Interface contacts:
Residue E43 in chain B is in contact with residue I11 in chain A (closest heavy-atom distance 3.6 Å).
Residue R103 in chain B contacts residue S14 in chain A (closest heavy-atom distance 3.6 Å).
Residue T15 in chain B is in contact with residue L13 in chain A (closest heavy-atom distance 3.5 Å).
Residue T21 in chain B contacts residue G9 in chain A (closest heavy-atom distance 3.0 Å).
Residue R22 in chain B contacts residue V8 in chain A (closest heavy-atom distance 3.1 Å).
Residue R73 in chain B interacts with residue V5 in chain A (closest heavy-atom distance 3.7 Å).
Residue P81 in chain B contacts residue S4 in chain A (closest heavy-atom distance 3.9 Å).
Residue L105 in chain B interacts with residue L13 in chain A (closest heavy-atom distance 3.6 Å).
Residue A76 in chain B contacts residue V5 in chain A (closest heavy-atom distance 3.0 Å).
Residue I46 in chain B is in contact with residue I7 in chain A (closest heavy-atom distance 3.6 Å).
Residue S31 in chain B interacts with residue V6 in chain A (closest heavy-atom distance 3.5 Å).
Residue V47 in chain B contacts residue V6 in chain A (closest heavy-atom distance 3.3 Å).
Residue T74 in chain B contacts residue S4 in chain A (closest heavy-atom distance 2.9 Å).
Residue Q45 in chain B is in contact with residue G9 in chain A (closest heavy-atom distance 3.7 Å).
Residue I46 in chain B interacts with residue V8 in chain A (closest heavy-atom distance 2.8 Å).
Residue T30 in chain B is in contact with residue V6 in chain A (closest heavy-atom distance 3.7 Å).
Residue T21 in chain B interacts with residue R10 in chain A (closest heavy-atom distance 3.6 Å).
Residue S48 in chain B is in contact with residue V5 in chain A (closest heavy-atom distance 3.5 Å).
Residue S48 in chain B contacts residue V6 in chain A (closest heavy-atom distance 2.9 Å).
Residue A76 in chain B is in contact with residue S4 in chain A (closest heavy-atom distance 3.7 Å).
Residue Q19 in chain B contacts residue G9 in chain A (closest heavy-atom distance 3.0 Å).
Residue C27 in chain B contacts residue V8 in chain A (closest heavy-atom distance 3.4 Å).
Residue Q39 in chain B is in contact with residue R10 in chain A (closest heavy-atom distance 3.1 Å).
Residue S48 in chain B contacts residue V8 in chain A (closest heavy-atom distance 3.5 Å).
Residue V44 in chain B contacts residue I11 in chain A (closest heavy-atom distance 2.9 Å).
Residue I46 in chain B is in contact with residue G9 in chain A (closest heavy-atom distance 2.8 Å).
Residue Y17 in chain B contacts residue V12 in chain A (closest heavy-atom distance 2.8 Å).
Residue S31 in chain B interacts with residue G3 in chain A (closest heavy-atom distance 3.7 Å).
Residue I46 in chain B contacts residue R10 in chain A (closest heavy-atom distance 3.8 Å).
Residue V44 in chain B contacts residue R10 in chain A (closest heavy-atom distance 3.5 Å).
Residue E43 in chain B is in contact with residue S14 in chain A (closest heavy-atom distance 3.1 Å).
Residue T21 in chain B is in contact with residue V8 in chain A (closest heavy-atom distance 2.7 Å).
Residue P13 in chain B contacts residue K16 in chain A (closest heavy-atom distance 3.3 Å).
Residue R73 in chain B interacts with residue G3 in chain A (closest heavy-atom distance 3.1 Å).
Residue A16 in chain B interacts with residue V12 in chain A (closest heavy-atom distance 3.2 Å).
Residue R73 in chain B is in contact with residue K2 in chain A (closest heavy-atom distance 3.6 Å).
Residue Y17 in chain B contacts residue R10 in chain A (closest heavy-atom distance 3.9 Å).
Residue Q20 in chain B contacts residue V8 in chain A (closest heavy-atom distance 3.6 Å).
Residue Q19 in chain B contacts residue R10 in chain A (closest heavy-atom distance 2.9 Å).
Residue T15 in chain B contacts residue G15 in chain A (closest heavy-atom distance 3.5 Å).
Residue V118 in chain B is in contact with residue L13 in chain A (closest heavy-atom distance 3.8 Å).
Residue T21 in chain B contacts residue I7 in chain A (closest heavy-atom distance 3.6 Å).
Residue V47 in chain B contacts residue V5 in chain A (closest heavy-atom distance 3.3 Å).
Residue C27 in chain B is in contact with residue V6 in chain A (closest heavy-atom distance 3.6 Å).
Residue R22 in chain B interacts with residue V6 in chain A (closest heavy-atom distance 3.5 Å).
Residue T119 in chain B contacts residue I11 in chain A (closest heavy-atom distance 3.5 Å).
Residue A16 in chain B is in contact with residue L13 in chain A (closest heavy-atom distance 3.5 Å).
Residue A18 in chain B interacts with residue R10 in chain A (closest heavy-atom distance 3.1 Å).
Residue G34 in chain B contacts residue S4 in chain A (closest heavy-atom distance 3.7 Å).
Residue S31 in chain B contacts residue S4 in chain A (closest heavy-atom distance 2.8 Å).
Residue T74 in chain B contacts residue V5 in chain A (closest heavy-atom distance 2.8 Å).
Residue R120 in chain B contacts residue I11 in chain A (closest heavy-atom distance 3.7 Å).
Residue E43 in chain B contacts residue L13 in chain A (closest heavy-atom distance 2.9 Å).
Residue Y17 in chain B is in contact with residue I11 in chain A (closest heavy-atom distance 3.1 Å).
Residue R22 in chain B contacts residue I7 in chain A (closest heavy-atom distance 3.0 Å).
Residue Q45 in chain B contacts residue I7 in chain A (closest heavy-atom distance 3.5 Å).
Residue E43 in chain B interacts with residue V12 in chain A (closest heavy-atom distance 3.6 Å).
Residue A12 in chain B contacts residue K16 in chain A (closest heavy-atom distance 3.6 Å).
Residue I75 in chain B is in contact with residue V5 in chain A (closest heavy-atom distance 3.5 Å).
Residue E41 in chain B interacts with residue R10 in chain A (closest heavy-atom distance 3.4 Å).

Sequence of chain B:
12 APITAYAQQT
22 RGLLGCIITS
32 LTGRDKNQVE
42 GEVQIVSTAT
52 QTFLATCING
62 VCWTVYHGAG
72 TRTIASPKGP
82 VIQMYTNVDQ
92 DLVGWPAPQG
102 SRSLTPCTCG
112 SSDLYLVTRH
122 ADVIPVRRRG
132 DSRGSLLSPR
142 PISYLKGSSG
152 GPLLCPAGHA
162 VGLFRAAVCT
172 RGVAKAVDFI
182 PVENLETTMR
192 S

The following describes two proteins that form a bound complex.

Sequence of chain A:
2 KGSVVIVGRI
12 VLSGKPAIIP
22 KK